Sequence of chain B:
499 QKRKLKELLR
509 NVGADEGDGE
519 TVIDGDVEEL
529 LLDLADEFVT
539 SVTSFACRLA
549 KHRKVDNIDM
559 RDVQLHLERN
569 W

Sequence of chain A:
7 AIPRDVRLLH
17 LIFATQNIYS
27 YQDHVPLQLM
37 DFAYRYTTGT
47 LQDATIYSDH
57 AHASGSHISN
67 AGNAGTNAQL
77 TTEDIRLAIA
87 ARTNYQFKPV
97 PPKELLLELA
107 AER

The following describes two proteins that form a bound complex.

Residue-level contacts at the interface:
Residue E104 in chain A is in contact with residue L532 in chain B (closest heavy-atom distance 4.6 Å).